Sequence of protein 1:
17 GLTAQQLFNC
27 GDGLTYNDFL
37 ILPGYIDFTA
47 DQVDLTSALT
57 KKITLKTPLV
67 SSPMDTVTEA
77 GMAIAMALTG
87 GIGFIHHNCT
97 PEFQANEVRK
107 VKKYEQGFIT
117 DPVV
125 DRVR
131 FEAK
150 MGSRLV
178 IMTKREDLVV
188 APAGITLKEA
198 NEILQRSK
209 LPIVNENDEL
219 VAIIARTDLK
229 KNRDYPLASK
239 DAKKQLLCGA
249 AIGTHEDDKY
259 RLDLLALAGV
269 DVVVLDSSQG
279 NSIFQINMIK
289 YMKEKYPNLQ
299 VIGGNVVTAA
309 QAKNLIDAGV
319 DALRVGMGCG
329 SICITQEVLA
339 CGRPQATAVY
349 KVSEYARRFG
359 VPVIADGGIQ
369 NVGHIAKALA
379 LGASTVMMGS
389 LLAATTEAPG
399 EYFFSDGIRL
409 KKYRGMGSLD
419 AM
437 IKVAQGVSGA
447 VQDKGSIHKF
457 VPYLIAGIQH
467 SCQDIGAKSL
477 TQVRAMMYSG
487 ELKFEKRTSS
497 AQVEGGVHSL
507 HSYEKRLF

Sequence of protein 2:
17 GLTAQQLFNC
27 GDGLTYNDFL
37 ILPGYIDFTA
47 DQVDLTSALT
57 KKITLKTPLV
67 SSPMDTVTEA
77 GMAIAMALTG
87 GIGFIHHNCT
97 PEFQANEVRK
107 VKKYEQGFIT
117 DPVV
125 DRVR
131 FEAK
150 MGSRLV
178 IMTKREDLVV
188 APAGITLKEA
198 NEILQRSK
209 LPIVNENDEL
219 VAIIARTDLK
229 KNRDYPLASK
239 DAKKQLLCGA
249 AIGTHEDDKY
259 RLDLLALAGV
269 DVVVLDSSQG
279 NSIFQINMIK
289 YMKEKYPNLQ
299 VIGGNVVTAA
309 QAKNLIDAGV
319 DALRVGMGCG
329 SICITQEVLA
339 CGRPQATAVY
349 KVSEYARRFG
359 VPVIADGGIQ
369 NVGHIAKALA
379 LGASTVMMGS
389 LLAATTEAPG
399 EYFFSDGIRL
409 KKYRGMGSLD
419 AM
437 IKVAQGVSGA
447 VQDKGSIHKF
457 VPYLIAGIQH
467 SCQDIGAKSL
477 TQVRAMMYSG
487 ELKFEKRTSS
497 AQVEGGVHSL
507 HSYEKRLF

The following describes two proteins that form a bound complex.

Interface contacts:
Residue A440 in protein 2 interacts with residue L513 in protein 1 (closest heavy-atom distance 2.9 Å).
Residue S329 in protein 2 interacts with residue H504 in protein 1 (closest heavy-atom distance 3.0 Å).
Residue I281 in protein 2 contacts residue I42 in protein 1 (closest heavy-atom distance 2.8 Å).
Residue L337 in protein 2 contacts residue S467 in protein 1 (closest heavy-atom distance 2.6 Å).
Residue C327 in protein 2 interacts with residue H504 in protein 1 (closest heavy-atom distance 2.9 Å).
Residue E335 in protein 2 interacts with residue G371 in protein 1 (closest heavy-atom distance 3.0 Å).
Residue C339 in protein 2 interacts with residue I37 in protein 1 (closest heavy-atom distance 3.2 Å).
Residue D34 in protein 2 interacts with residue T494 in protein 1 (closest heavy-atom distance 2.7 Å).
Residue G445 in protein 2 is in contact with residue S508 in protein 1 (closest heavy-atom distance 2.9 Å).
Residue I281 in protein 2 interacts with residue Y41 in protein 1 (closest heavy-atom distance 3.1 Å).
Residue G340 in protein 2 contacts residue I37 in protein 1 (closest heavy-atom distance 3.4 Å).
Residue D28 in protein 2 contacts residue T494 in protein 1 (closest heavy-atom distance 3.4 Å).
Residue V439 in protein 2 contacts residue L513 in protein 1 (closest heavy-atom distance 3.5 Å).
Residue L337 in protein 2 contacts residue G463 in protein 1 (closest heavy-atom distance 3.3 Å).
Residue C331 in protein 2 interacts with residue G501 in protein 1 (closest heavy-atom distance 3.2 Å).
Residue E335 in protein 2 interacts with residue N369 in protein 1 (closest heavy-atom distance 3.2 Å).
Residue L337 in protein 2 is in contact with residue D470 in protein 1 (closest heavy-atom distance 3.4 Å).
Residue T31 in protein 2 interacts with residue A497 in protein 1 (closest heavy-atom distance 3.1 Å).
Residue A446 in protein 2 contacts residue H507 in protein 1 (closest heavy-atom distance 2.9 Å).
Residue G29 in protein 2 interacts with residue K492 in protein 1 (closest heavy-atom distance 2.9 Å).
Residue V443 in protein 2 is in contact with residue E510 in protein 1 (closest heavy-atom distance 3.0 Å).
Residue A338 in protein 2 interacts with residue G371 in protein 1 (closest heavy-atom distance 3.5 Å).
Residue T31 in protein 2 interacts with residue E500 in protein 1 (closest heavy-atom distance 2.9 Å).
Residue G340 in protein 2 contacts residue L38 in protein 1 (closest heavy-atom distance 3.4 Å).
Residue Q334 in protein 2 is in contact with residue G501 in protein 1 (closest heavy-atom distance 3.1 Å).
Residue K438 in protein 2 interacts with residue L513 in protein 1 (closest heavy-atom distance 2.7 Å).
Residue E335 in protein 2 interacts with residue G501 in protein 1 (closest heavy-atom distance 2.6 Å).
Residue A446 in protein 2 is in contact with residue S508 in protein 1 (closest heavy-atom distance 2.9 Å).
Residue V336 in protein 2 interacts with residue V370 in protein 1 (closest heavy-atom distance 2.9 Å).
Residue Q277 in protein 2 is in contact with residue I42 in protein 1 (closest heavy-atom distance 3.2 Å).
Residue S280 in protein 2 is in contact with residue I42 in protein 1 (closest heavy-atom distance 3.1 Å).
Residue N279 in protein 2 contacts residue I42 in protein 1 (closest heavy-atom distance 2.9 Å).
Residue Q368 in protein 2 interacts with residue S505 in protein 1 (closest heavy-atom distance 3.4 Å).
Residue G29 in protein 2 is in contact with residue T494 in protein 1 (closest heavy-atom distance 3.0 Å).
Residue G326 in protein 2 is in contact with residue G501 in protein 1 (closest heavy-atom distance 3.3 Å).
Residue E335 in protein 2 is in contact with residue G502 in protein 1 (closest heavy-atom distance 3.5 Å).
Residue A338 in protein 2 contacts residue I37 in protein 1 (closest heavy-atom distance 3.1 Å).
Residue N279 in protein 2 interacts with residue Y41 in protein 1 (closest heavy-atom distance 3.2 Å).
Residue Q334 in protein 2 contacts residue R493 in protein 1 (closest heavy-atom distance 3.0 Å).
Residue C327 in protein 2 contacts residue E500 in protein 1 (closest heavy-atom distance 3.4 Å).
Residue L417 in protein 2 is in contact with residue F514 in protein 1 (closest heavy-atom distance 3.4 Å).
Residue Q309 in protein 2 is in contact with residue P39 in protein 1 (closest heavy-atom distance 3.5 Å).
Residue P342 in protein 2 is in contact with residue E491 in protein 1 (closest heavy-atom distance 3.3 Å).
Residue Q277 in protein 2 is in contact with residue G40 in protein 1 (closest heavy-atom distance 3.1 Å).
Residue V336 in protein 2 contacts residue G371 in protein 1 (closest heavy-atom distance 3.2 Å).
Residue A440 in protein 2 is in contact with residue R512 in protein 1 (closest heavy-atom distance 3.1 Å).
Residue V443 in protein 2 interacts with residue Y509 in protein 1 (closest heavy-atom distance 3.3 Å).
Residue S444 in protein 2 contacts residue Y509 in protein 1 (closest heavy-atom distance 3.3 Å).
Residue Q498 in protein 2 is in contact with residue S496 in protein 1 (closest heavy-atom distance 3.1 Å).
Residue D34 in protein 2 interacts with residue S496 in protein 1 (closest heavy-atom distance 3.0 Å).
Residue N279 in protein 2 is in contact with residue G40 in protein 1 (closest heavy-atom distance 2.8 Å).
Residue D418 in protein 2 interacts with residue R512 in protein 1 (closest heavy-atom distance 2.8 Å).
Residue S329 in protein 2 is in contact with residue V503 in protein 1 (closest heavy-atom distance 3.2 Å).
Residue R341 in protein 2 is in contact with residue E491 in protein 1 (closest heavy-atom distance 2.9 Å).
Residue Q334 in protein 2 contacts residue L36 in protein 1 (closest heavy-atom distance 3.5 Å).
Residue C339 in protein 2 is in contact with residue P39 in protein 1 (closest heavy-atom distance 3.4 Å).
Residue Q277 in protein 2 interacts with residue D470 in protein 1 (closest heavy-atom distance 3.1 Å).
Residue Q343 in protein 2 interacts with residue E500 in protein 1 (closest heavy-atom distance 3.0 Å).
Residue S444 in protein 2 contacts residue E510 in protein 1 (closest heavy-atom distance 3.2 Å).
Residue Q368 in protein 2 is in contact with residue H504 in protein 1 (closest heavy-atom distance 3.2 Å).